Sequence of protein 2:
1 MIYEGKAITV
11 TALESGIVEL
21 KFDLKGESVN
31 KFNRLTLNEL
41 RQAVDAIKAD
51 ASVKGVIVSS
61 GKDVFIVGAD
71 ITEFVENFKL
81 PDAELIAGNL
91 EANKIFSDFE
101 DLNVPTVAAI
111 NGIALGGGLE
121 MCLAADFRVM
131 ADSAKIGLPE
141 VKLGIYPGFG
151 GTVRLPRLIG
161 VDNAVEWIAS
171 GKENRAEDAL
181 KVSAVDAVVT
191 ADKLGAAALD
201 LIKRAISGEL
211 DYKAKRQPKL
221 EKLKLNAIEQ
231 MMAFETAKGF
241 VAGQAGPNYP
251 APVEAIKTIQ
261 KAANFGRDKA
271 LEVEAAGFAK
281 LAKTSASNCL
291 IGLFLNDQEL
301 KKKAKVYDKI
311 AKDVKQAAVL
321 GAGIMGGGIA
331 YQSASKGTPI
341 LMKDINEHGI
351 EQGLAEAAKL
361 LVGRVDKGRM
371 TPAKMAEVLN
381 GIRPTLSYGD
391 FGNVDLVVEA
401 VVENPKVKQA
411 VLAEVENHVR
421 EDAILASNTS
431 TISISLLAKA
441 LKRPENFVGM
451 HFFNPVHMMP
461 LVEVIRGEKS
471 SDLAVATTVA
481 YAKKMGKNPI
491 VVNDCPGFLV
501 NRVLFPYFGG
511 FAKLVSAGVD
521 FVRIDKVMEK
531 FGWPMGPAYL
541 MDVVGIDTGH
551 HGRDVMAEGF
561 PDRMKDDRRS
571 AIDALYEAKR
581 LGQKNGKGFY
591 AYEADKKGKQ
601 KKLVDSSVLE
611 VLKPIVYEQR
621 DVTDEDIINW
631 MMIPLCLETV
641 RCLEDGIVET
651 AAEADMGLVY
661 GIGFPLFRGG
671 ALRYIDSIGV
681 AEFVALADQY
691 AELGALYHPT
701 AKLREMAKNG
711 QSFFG

Sequence of protein 1:
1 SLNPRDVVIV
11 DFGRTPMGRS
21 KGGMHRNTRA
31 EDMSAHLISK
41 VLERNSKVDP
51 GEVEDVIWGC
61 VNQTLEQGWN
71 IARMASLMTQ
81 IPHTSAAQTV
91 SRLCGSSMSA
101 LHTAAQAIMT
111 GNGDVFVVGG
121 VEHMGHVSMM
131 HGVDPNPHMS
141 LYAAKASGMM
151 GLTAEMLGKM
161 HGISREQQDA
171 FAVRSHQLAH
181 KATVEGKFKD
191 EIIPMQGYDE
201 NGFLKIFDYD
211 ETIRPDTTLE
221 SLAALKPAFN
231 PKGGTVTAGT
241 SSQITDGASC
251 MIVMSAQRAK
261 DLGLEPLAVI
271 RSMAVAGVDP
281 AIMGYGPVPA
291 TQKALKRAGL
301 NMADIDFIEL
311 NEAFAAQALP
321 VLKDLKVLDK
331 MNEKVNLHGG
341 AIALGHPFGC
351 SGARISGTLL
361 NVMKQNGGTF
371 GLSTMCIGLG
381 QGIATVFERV

This data describes a binding interaction between two proteins.

Interface contacts:
Residue M232 in protein 2 is in contact with residue T153 in protein 1 (closest heavy-atom distance 4.0 Å).
Residue E229 in protein 2 interacts with residue S147 in protein 1 (closest heavy-atom distance 3.5 Å).
Residue I228 in protein 2 interacts with residue D279 in protein 1 (closest heavy-atom distance 3.0 Å).
Residue K224 in protein 2 contacts residue L141 in protein 1 (closest heavy-atom distance 3.4 Å).
Residue R157 in protein 2 is in contact with residue L141 in protein 1 (closest heavy-atom distance 3.7 Å).
Residue N163 in protein 2 is in contact with residue S140 in protein 1 (closest heavy-atom distance 3.6 Å).
Residue N226 in protein 2 is in contact with residue D279 in protein 1 (closest heavy-atom distance 3.6 Å).
Residue E229 in protein 2 is in contact with residue Y142 in protein 1 (closest heavy-atom distance 4.3 Å).
Residue V182 in protein 2 is in contact with residue P137 in protein 1 (closest heavy-atom distance 4.0 Å).
Residue L225 in protein 2 contacts residue A143 in protein 1 (closest heavy-atom distance 4.3 Å).
Residue I159 in protein 2 contacts residue S140 in protein 1 (closest heavy-atom distance 4.9 Å).
Residue E229 in protein 2 is in contact with residue D279 in protein 1 (closest heavy-atom distance 4.1 Å).
Residue E229 in protein 2 interacts with residue A281 in protein 1 (closest heavy-atom distance 3.3 Å).
Residue K526 in protein 2 interacts with residue K226 in protein 1 (closest heavy-atom distance 3.8 Å).
Residue M232 in protein 2 interacts with residue A146 in protein 1 (closest heavy-atom distance 4.2 Å).
Residue L225 in protein 2 interacts with residue S140 in protein 1 (closest heavy-atom distance 3.8 Å).
Residue E229 in protein 2 is in contact with residue A144 in protein 1 (closest heavy-atom distance 2.6 Å).
Residue D162 in protein 2 interacts with residue A144 in protein 1 (closest heavy-atom distance 3.5 Å).
Residue S183 in protein 2 interacts with residue H138 in protein 1 (closest heavy-atom distance 2.9 Å).
Residue L225 in protein 2 is in contact with residue Y142 in protein 1 (closest heavy-atom distance 4.2 Å).
Residue M232 in protein 2 interacts with residue L152 in protein 1 (closest heavy-atom distance 4.0 Å).
Residue M231 in protein 2 interacts with residue M156 in protein 1 (closest heavy-atom distance 3.7 Å).
Residue N163 in protein 2 interacts with residue H138 in protein 1 (closest heavy-atom distance 4.7 Å).
Residue G160 in protein 2 interacts with residue L141 in protein 1 (closest heavy-atom distance 3.5 Å).
Residue N163 in protein 2 contacts residue P137 in protein 1 (closest heavy-atom distance 2.9 Å).
Residue D162 in protein 2 contacts residue A146 in protein 1 (closest heavy-atom distance 4.7 Å).
Residue V182 in protein 2 contacts residue H138 in protein 1 (closest heavy-atom distance 4.6 Å).
Residue K224 in protein 2 interacts with residue Y142 in protein 1 (closest heavy-atom distance 4.3 Å).
Residue E166 in protein 2 interacts with residue K145 in protein 1 (closest heavy-atom distance 3.6 Å).
Residue N226 in protein 2 is in contact with residue Y142 in protein 1 (closest heavy-atom distance 4.8 Å).
Residue D162 in protein 2 interacts with residue K145 in protein 1 (closest heavy-atom distance 2.8 Å).
Residue L158 in protein 2 is in contact with residue L141 in protein 1 (closest heavy-atom distance 4.4 Å).
Residue K181 in protein 2 interacts with residue P137 in protein 1 (closest heavy-atom distance 4.2 Å).
Residue E235 in protein 2 contacts residue M156 in protein 1 (closest heavy-atom distance 5.0 Å).
Residue I159 in protein 2 interacts with residue P137 in protein 1 (closest heavy-atom distance 4.1 Å).
Residue G160 in protein 2 interacts with residue S140 in protein 1 (closest heavy-atom distance 3.8 Å).
Residue A233 in protein 2 contacts residue A144 in protein 1 (closest heavy-atom distance 3.4 Å).
Residue K530 in protein 2 interacts with residue K232 in protein 1 (closest heavy-atom distance 3.6 Å).
Residue K181 in protein 2 interacts with residue H138 in protein 1 (closest heavy-atom distance 3.2 Å).
Residue T236 in protein 2 interacts with residue L152 in protein 1 (closest heavy-atom distance 4.7 Å).
Residue M232 in protein 2 interacts with residue M156 in protein 1 (closest heavy-atom distance 3.4 Å).
Residue M231 in protein 2 is in contact with residue M160 in protein 1 (closest heavy-atom distance 4.1 Å).
Residue V161 in protein 2 interacts with residue S140 in protein 1 (closest heavy-atom distance 3.5 Å).
Residue K602 in protein 2 contacts residue K226 in protein 1 (closest heavy-atom distance 4.4 Å).
Residue D162 in protein 2 is in contact with residue A143 in protein 1 (closest heavy-atom distance 3.7 Å).
Residue M232 in protein 2 interacts with residue A281 in protein 1 (closest heavy-atom distance 3.3 Å).
Residue M232 in protein 2 is in contact with residue A144 in protein 1 (closest heavy-atom distance 3.8 Å).
Residue E229 in protein 2 interacts with residue P280 in protein 1 (closest heavy-atom distance 3.3 Å).
Residue D162 in protein 2 interacts with residue S140 in protein 1 (closest heavy-atom distance 2.9 Å).
Residue E229 in protein 2 interacts with residue A143 in protein 1 (closest heavy-atom distance 3.1 Å).
Residue P156 in protein 2 interacts with residue L141 in protein 1 (closest heavy-atom distance 4.2 Å).
Residue R369 in protein 2 is in contact with residue V133 in protein 1 (closest heavy-atom distance 3.6 Å).
Residue T236 in protein 2 interacts with residue A146 in protein 1 (closest heavy-atom distance 3.9 Å).
Residue I159 in protein 2 interacts with residue L141 in protein 1 (closest heavy-atom distance 4.0 Å).
Residue L225 in protein 2 interacts with residue L141 in protein 1 (closest heavy-atom distance 3.6 Å).
Residue I228 in protein 2 is in contact with residue A281 in protein 1 (closest heavy-atom distance 4.5 Å).
Residue K367 in protein 2 is in contact with residue H131 in protein 1 (closest heavy-atom distance 4.1 Å).
Residue L225 in protein 2 contacts residue A144 in protein 1 (closest heavy-atom distance 4.6 Å).
Residue I228 in protein 2 interacts with residue I282 in protein 1 (closest heavy-atom distance 3.6 Å).
Residue M232 in protein 2 contacts residue S147 in protein 1 (closest heavy-atom distance 3.6 Å).